Contacts between the two chains:
Residue Y251 in protein 2 is in contact with residue D225 in protein 1 (closest heavy-atom distance 3.0 Å).
Residue F317 in protein 2 interacts with residue R27 in protein 1 (closest heavy-atom distance 2.9 Å).
Residue D292 in protein 2 contacts residue L226 in protein 1 (closest heavy-atom distance 3.5 Å).
Residue F310 in protein 2 is in contact with residue R208 in protein 1 (closest heavy-atom distance 3.6 Å).
Residue S306 in protein 2 interacts with residue Y41 in protein 1 (closest heavy-atom distance 3.5 Å).
Residue F310 in protein 2 interacts with residue Y37 in protein 1 (closest heavy-atom distance 3.5 Å).
Residue I304 in protein 2 contacts residue F42 in protein 1 (closest heavy-atom distance 3.4 Å).
Residue F317 in protein 2 interacts with residue L246 in protein 1 (closest heavy-atom distance 3.7 Å).
Residue P312 in protein 2 interacts with residue W32 in protein 1 (closest heavy-atom distance 3.4 Å).
Residue D318 in protein 2 is in contact with residue R13 in protein 1 (closest heavy-atom distance 3.0 Å).
Residue Y296 in protein 2 contacts residue A222 in protein 1 (closest heavy-atom distance 3.5 Å).
Residue F317 in protein 2 contacts residue P243 in protein 1 (closest heavy-atom distance 3.8 Å).
Residue Y316 in protein 2 is in contact with residue F212 in protein 1 (closest heavy-atom distance 3.3 Å).
Residue R313 in protein 2 is in contact with residue R13 in protein 1 (closest heavy-atom distance 3.4 Å).
Residue R313 in protein 2 is in contact with residue R27 in protein 1 (closest heavy-atom distance 3.4 Å).
Residue R313 in protein 2 contacts residue L246 in protein 1 (closest heavy-atom distance 3.7 Å).
Residue S322 in protein 2 contacts residue G188 in protein 1 (closest heavy-atom distance 3.0 Å).
Residue L315 in protein 2 interacts with residue E217 in protein 1 (closest heavy-atom distance 3.7 Å).
Residue R308 in protein 2 contacts residue E217 in protein 1 (closest heavy-atom distance 3.4 Å).
Residue F259 in protein 2 interacts with residue H45 in protein 1 (closest heavy-atom distance 3.8 Å).
Residue W300 in protein 2 contacts residue P224 in protein 1 (closest heavy-atom distance 3.4 Å).
Residue Q314 in protein 2 contacts residue L246 in protein 1 (closest heavy-atom distance 3.4 Å).
Residue Y296 in protein 2 contacts residue L226 in protein 1 (closest heavy-atom distance 3.3 Å).
Residue I304 in protein 2 interacts with residue F221 in protein 1 (closest heavy-atom distance 3.5 Å).
Residue F310 in protein 2 contacts residue W32 in protein 1 (closest heavy-atom distance 3.6 Å).
Residue W300 in protein 2 is in contact with residue L223 in protein 1 (closest heavy-atom distance 3.5 Å).
Residue R308 in protein 2 contacts residue F221 in protein 1 (closest heavy-atom distance 3.3 Å).
Residue L324 in protein 2 interacts with residue K187 in protein 1 (closest heavy-atom distance 3.5 Å).
Residue Y251 in protein 2 contacts residue P224 in protein 1 (closest heavy-atom distance 3.7 Å).
Residue F317 in protein 2 is in contact with residue M242 in protein 1 (closest heavy-atom distance 3.7 Å).
Residue E263 in protein 2 contacts residue Y41 in protein 1 (closest heavy-atom distance 3.3 Å).
Residue R308 in protein 2 interacts with residue W40 in protein 1 (closest heavy-atom distance 2.8 Å).
Residue R313 in protein 2 is in contact with residue T14 in protein 1 (closest heavy-atom distance 3.6 Å).
Residue Y319 in protein 2 is in contact with residue F212 in protein 1 (closest heavy-atom distance 3.7 Å).
Residue W300 in protein 2 is in contact with residue A222 in protein 1 (closest heavy-atom distance 2.5 Å).
Residue R313 in protein 2 contacts residue E28 in protein 1 (closest heavy-atom distance 3.2 Å).
Residue P307 in protein 2 is in contact with residue W40 in protein 1 (closest heavy-atom distance 3.6 Å).
Residue Y319 in protein 2 interacts with residue P26 in protein 1 (closest heavy-atom distance 3.6 Å).
Residue Y296 in protein 2 is in contact with residue D225 in protein 1 (closest heavy-atom distance 3.6 Å).
Residue Y296 in protein 2 interacts with residue E229 in protein 1 (closest heavy-atom distance 3.4 Å).
Residue P307 in protein 2 interacts with residue Y41 in protein 1 (closest heavy-atom distance 3.6 Å).
Residue W300 in protein 2 contacts residue F221 in protein 1 (closest heavy-atom distance 3.4 Å).
Residue D318 in protein 2 interacts with residue N241 in protein 1 (closest heavy-atom distance 3.8 Å).
Residue R305 in protein 2 is in contact with residue Y41 in protein 1 (closest heavy-atom distance 3.5 Å).
Residue Y296 in protein 2 is in contact with residue L223 in protein 1 (closest heavy-atom distance 2.6 Å).
Residue P312 in protein 2 interacts with residue P26 in protein 1 (closest heavy-atom distance 3.5 Å).
Residue Y316 in protein 2 interacts with residue R208 in protein 1 (closest heavy-atom distance 2.9 Å).
Residue Y319 in protein 2 is in contact with residue R27 in protein 1 (closest heavy-atom distance 2.6 Å).
Residue S322 in protein 2 contacts residue P189 in protein 1 (closest heavy-atom distance 3.5 Å).
Residue K255 in protein 2 contacts residue D225 in protein 1 (closest heavy-atom distance 3.0 Å).
Residue S322 in protein 2 contacts residue K187 in protein 1 (closest heavy-atom distance 2.2 Å).
Residue F317 in protein 2 contacts residue R13 in protein 1 (closest heavy-atom distance 3.4 Å).
Residue R313 in protein 2 interacts with residue R15 in protein 1 (closest heavy-atom distance 2.9 Å).
Residue Y316 in protein 2 interacts with residue R27 in protein 1 (closest heavy-atom distance 3.5 Å).
Residue Y316 in protein 2 is in contact with residue W32 in protein 1 (closest heavy-atom distance 3.6 Å).
Residue F310 in protein 2 interacts with residue E36 in protein 1 (closest heavy-atom distance 3.7 Å).
Residue H297 in protein 2 interacts with residue P224 in protein 1 (closest heavy-atom distance 3.0 Å).
Residue N293 in protein 2 contacts residue L226 in protein 1 (closest heavy-atom distance 3.6 Å).
Residue R308 in protein 2 is in contact with residue F42 in protein 1 (closest heavy-atom distance 3.6 Å).
Residue L315 in protein 2 contacts residue R208 in protein 1 (closest heavy-atom distance 3.8 Å).

Sequence of protein 2:
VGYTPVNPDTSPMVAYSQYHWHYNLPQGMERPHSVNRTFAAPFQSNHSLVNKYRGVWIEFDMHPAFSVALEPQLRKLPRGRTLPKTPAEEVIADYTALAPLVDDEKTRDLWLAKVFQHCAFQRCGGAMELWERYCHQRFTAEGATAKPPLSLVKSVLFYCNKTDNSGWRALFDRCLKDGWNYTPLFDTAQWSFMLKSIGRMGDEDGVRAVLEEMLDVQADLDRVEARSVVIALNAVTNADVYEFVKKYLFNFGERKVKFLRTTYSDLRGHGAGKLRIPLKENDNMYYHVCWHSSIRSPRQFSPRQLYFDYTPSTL

These two protein chains interact to form a complex.

Sequence of protein 1:
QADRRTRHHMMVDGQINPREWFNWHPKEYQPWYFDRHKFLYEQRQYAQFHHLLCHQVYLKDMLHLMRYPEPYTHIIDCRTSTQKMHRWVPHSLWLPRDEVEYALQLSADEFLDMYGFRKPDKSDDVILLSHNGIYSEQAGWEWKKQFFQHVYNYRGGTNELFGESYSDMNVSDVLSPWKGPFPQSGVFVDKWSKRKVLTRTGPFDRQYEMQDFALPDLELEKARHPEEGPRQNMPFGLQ